Residue-level contacts at the interface:
Residue A222 in chain A contacts residue K283 in chain B (closest heavy-atom distance 3.4 Å).
Residue P210 in chain A is in contact with residue S293 in chain B (closest heavy-atom distance 3.5 Å).
Residue F227 in chain A interacts with residue V287 in chain B (closest heavy-atom distance 4.2 Å).
Residue A241 in chain A is in contact with residue Y291 in chain B (closest heavy-atom distance 3.7 Å).
Residue F218 in chain A contacts residue Y198 in chain B (closest heavy-atom distance 3.6 Å).
Residue A232 in chain A is in contact with residue Y291 in chain B (closest heavy-atom distance 3.8 Å).
Residue A215 in chain A contacts residue K222 in chain B (closest heavy-atom distance 4.4 Å).
Residue A222 in chain A contacts residue K282 in chain B (closest heavy-atom distance 4.6 Å).
Residue P240 in chain A is in contact with residue Y291 in chain B (closest heavy-atom distance 4.0 Å).
Residue I207 in chain A interacts with residue S293 in chain B (closest heavy-atom distance 4.4 Å).
Residue T213 in chain A interacts with residue S293 in chain B (closest heavy-atom distance 3.5 Å).
Residue F218 in chain A interacts with residue Y204 in chain B (closest heavy-atom distance 4.6 Å).
Residue E223 in chain A contacts residue K283 in chain B (closest heavy-atom distance 3.5 Å).
Residue T220 in chain A contacts residue K283 in chain B (closest heavy-atom distance 3.4 Å).
Residue F227 in chain A contacts residue K283 in chain B (closest heavy-atom distance 4.0 Å).
Residue I221 in chain A interacts with residue K282 in chain B (closest heavy-atom distance 3.6 Å).
Residue P226 in chain A is in contact with residue K283 in chain B (closest heavy-atom distance 3.9 Å).
Residue L236 in chain A contacts residue Y291 in chain B (closest heavy-atom distance 3.6 Å).
Residue A232 in chain A interacts with residue V287 in chain B (closest heavy-atom distance 3.4 Å).
Residue V209 in chain A contacts residue S293 in chain B (closest heavy-atom distance 3.9 Å).
Residue R217 in chain A is in contact with residue R288 in chain B (closest heavy-atom distance 4.6 Å).
Residue A232 in chain A contacts residue V290 in chain B (closest heavy-atom distance 3.5 Å).
Residue R217 in chain A interacts with residue V285 in chain B (closest heavy-atom distance 4.2 Å).
Residue T220 in chain A contacts residue R280 in chain B (closest heavy-atom distance 3.5 Å).
Residue T244 in chain A is in contact with residue Y291 in chain B (closest heavy-atom distance 4.6 Å).
Residue F218 in chain A contacts residue L284 in chain B (closest heavy-atom distance 3.8 Å).
Residue T220 in chain A is in contact with residue K282 in chain B (closest heavy-atom distance 4.8 Å).
Residue T213 in chain A contacts residue R288 in chain B (closest heavy-atom distance 3.2 Å).
Residue T213 in chain A interacts with residue Y291 in chain B (closest heavy-atom distance 3.7 Å).
Residue R217 in chain A contacts residue D286 in chain B (closest heavy-atom distance 3.8 Å).
Residue F218 in chain A interacts with residue D286 in chain B (closest heavy-atom distance 3.7 Å).
Residue F218 in chain A is in contact with residue L273 in chain B (closest heavy-atom distance 3.5 Å).
Residue F227 in chain A contacts residue V285 in chain B (closest heavy-atom distance 3.6 Å).
Residue P229 in chain A is in contact with residue V290 in chain B (closest heavy-atom distance 3.5 Å).
Residue L219 in chain A contacts residue L284 in chain B (closest heavy-atom distance 3.5 Å).
Residue L238 in chain A interacts with residue Y291 in chain B (closest heavy-atom distance 3.6 Å).
Residue L219 in chain A contacts residue V285 in chain B (closest heavy-atom distance 3.2 Å).
Residue R217 in chain A contacts residue V287 in chain B (closest heavy-atom distance 3.1 Å).
Residue I221 in chain A contacts residue K283 in chain B (closest heavy-atom distance 2.9 Å).
Residue L214 in chain A contacts residue R288 in chain B (closest heavy-atom distance 4.0 Å).
Residue T220 in chain A is in contact with residue L284 in chain B (closest heavy-atom distance 4.1 Å).
Residue F218 in chain A contacts residue V287 in chain B (closest heavy-atom distance 4.6 Å).
Residue P229 in chain A is in contact with residue Y291 in chain B (closest heavy-atom distance 4.5 Å).
Residue V235 in chain A interacts with residue V287 in chain B (closest heavy-atom distance 4.1 Å).
Residue L214 in chain A is in contact with residue K222 in chain B (closest heavy-atom distance 3.4 Å).
Residue L214 in chain A interacts with residue P223 in chain B (closest heavy-atom distance 3.7 Å).
Residue E239 in chain A contacts residue Y291 in chain B (closest heavy-atom distance 2.7 Å).
Residue F218 in chain A contacts residue V285 in chain B (closest heavy-atom distance 3.4 Å).
Residue E223 in chain A is in contact with residue G281 in chain B (closest heavy-atom distance 3.7 Å).
Residue L219 in chain A is in contact with residue K283 in chain B (closest heavy-atom distance 3.6 Å).
Residue L219 in chain A interacts with residue V287 in chain B (closest heavy-atom distance 3.5 Å).
Residue G228 in chain A interacts with residue V290 in chain B (closest heavy-atom distance 3.1 Å).
Residue F227 in chain A contacts residue V290 in chain B (closest heavy-atom distance 3.7 Å).
Residue L236 in chain A interacts with residue V287 in chain B (closest heavy-atom distance 3.6 Å).
Residue I221 in chain A interacts with residue V285 in chain B (closest heavy-atom distance 3.5 Å).
Residue E223 in chain A is in contact with residue K282 in chain B (closest heavy-atom distance 4.0 Å).
Residue A233 in chain A interacts with residue Y291 in chain B (closest heavy-atom distance 3.5 Å).
Residue P229 in chain A interacts with residue Y292 in chain B (closest heavy-atom distance 3.7 Å).
Residue S216 in chain A is in contact with residue Y198 in chain B (closest heavy-atom distance 4.5 Å).
Residue E225 in chain A interacts with residue K283 in chain B (closest heavy-atom distance 3.3 Å).

This data describes a binding interaction between two proteins.

Sequence of chain B:
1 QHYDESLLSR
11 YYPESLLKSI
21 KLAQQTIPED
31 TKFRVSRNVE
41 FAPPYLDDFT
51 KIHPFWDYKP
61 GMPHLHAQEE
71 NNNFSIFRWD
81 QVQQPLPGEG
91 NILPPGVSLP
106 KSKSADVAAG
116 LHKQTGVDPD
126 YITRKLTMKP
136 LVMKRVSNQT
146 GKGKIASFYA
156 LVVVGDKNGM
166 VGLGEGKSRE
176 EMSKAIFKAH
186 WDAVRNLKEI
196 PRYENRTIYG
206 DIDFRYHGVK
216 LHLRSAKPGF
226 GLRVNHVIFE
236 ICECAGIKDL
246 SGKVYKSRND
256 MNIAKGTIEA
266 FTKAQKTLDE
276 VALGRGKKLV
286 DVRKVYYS

Sequence of chain A:
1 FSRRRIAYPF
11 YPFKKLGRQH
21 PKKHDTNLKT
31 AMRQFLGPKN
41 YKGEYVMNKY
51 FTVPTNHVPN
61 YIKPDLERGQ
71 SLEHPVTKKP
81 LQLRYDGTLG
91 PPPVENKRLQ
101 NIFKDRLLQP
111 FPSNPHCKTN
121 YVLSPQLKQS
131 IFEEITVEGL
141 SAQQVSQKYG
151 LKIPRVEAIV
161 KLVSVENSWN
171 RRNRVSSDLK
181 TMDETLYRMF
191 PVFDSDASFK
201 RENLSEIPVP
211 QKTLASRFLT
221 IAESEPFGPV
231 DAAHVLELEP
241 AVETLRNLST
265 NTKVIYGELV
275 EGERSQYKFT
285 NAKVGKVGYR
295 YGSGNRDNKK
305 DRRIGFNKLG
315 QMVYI